Sequence of protein 2:
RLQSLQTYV

Sequence of protein 1:
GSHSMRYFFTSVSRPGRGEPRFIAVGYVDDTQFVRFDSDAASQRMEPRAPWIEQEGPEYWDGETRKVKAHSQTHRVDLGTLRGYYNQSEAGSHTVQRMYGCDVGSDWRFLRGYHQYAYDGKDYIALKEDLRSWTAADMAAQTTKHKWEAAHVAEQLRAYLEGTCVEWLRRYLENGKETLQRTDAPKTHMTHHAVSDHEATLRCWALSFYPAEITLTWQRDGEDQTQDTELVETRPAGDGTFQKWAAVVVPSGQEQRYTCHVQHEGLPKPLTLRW

Interface contacts:
Residue T143 in protein 1 interacts with residue V9 in protein 2 (closest heavy-atom distance 2.6 Å).
Residue Y7 in protein 1 contacts residue R1 in protein 2 (closest heavy-atom distance 2.6 Å).
Residue Y123 in protein 1 is in contact with residue V9 in protein 2 (closest heavy-atom distance 3.4 Å).
Residue L156 in protein 1 contacts residue Q3 in protein 2 (closest heavy-atom distance 3.4 Å).
Residue M5 in protein 1 contacts residue R1 in protein 2 (closest heavy-atom distance 4.1 Å).
Residue E63 in protein 1 is in contact with residue R1 in protein 2 (closest heavy-atom distance 3.5 Å).
Residue Q155 in protein 1 contacts residue L5 in protein 2 (closest heavy-atom distance 3.2 Å).
Residue K66 in protein 1 is in contact with residue R1 in protein 2 (closest heavy-atom distance 4.3 Å).
Residue V152 in protein 1 is in contact with residue T7 in protein 2 (closest heavy-atom distance 4.0 Å).
Residue D77 in protein 1 interacts with residue Y8 in protein 2 (closest heavy-atom distance 3.7 Å).
Residue T143 in protein 1 is in contact with residue Y8 in protein 2 (closest heavy-atom distance 4.8 Å).
Residue H70 in protein 1 interacts with residue L5 in protein 2 (closest heavy-atom distance 3.2 Å).
Residue Y159 in protein 1 is in contact with residue R1 in protein 2 (closest heavy-atom distance 2.5 Å).
Residue K66 in protein 1 contacts residue L2 in protein 2 (closest heavy-atom distance 2.8 Å).
Residue Y159 in protein 1 contacts residue L2 in protein 2 (closest heavy-atom distance 3.9 Å).
Residue K146 in protein 1 interacts with residue Y8 in protein 2 (closest heavy-atom distance 3.7 Å).
Residue L81 in protein 1 interacts with residue V9 in protein 2 (closest heavy-atom distance 3.7 Å).
Residue L156 in protein 1 interacts with residue L5 in protein 2 (closest heavy-atom distance 4.3 Å).
Residue T80 in protein 1 is in contact with residue V9 in protein 2 (closest heavy-atom distance 3.5 Å).
Residue F33 in protein 1 interacts with residue R1 in protein 2 (closest heavy-atom distance 4.8 Å).
Residue W147 in protein 1 contacts residue T7 in protein 2 (closest heavy-atom distance 3.9 Å).
Residue A69 in protein 1 contacts residue Q6 in protein 2 (closest heavy-atom distance 3.4 Å).
Residue T73 in protein 1 is in contact with residue T7 in protein 2 (closest heavy-atom distance 3.9 Å).
Residue W147 in protein 1 interacts with residue Y8 in protein 2 (closest heavy-atom distance 2.8 Å).
Residue T163 in protein 1 is in contact with residue R1 in protein 2 (closest heavy-atom distance 3.2 Å).
Residue Y7 in protein 1 contacts residue L2 in protein 2 (closest heavy-atom distance 3.5 Å).
Residue K66 in protein 1 interacts with residue S4 in protein 2 (closest heavy-atom distance 3.5 Å).
Residue Y171 in protein 1 interacts with residue R1 in protein 2 (closest heavy-atom distance 2.9 Å).
Residue T73 in protein 1 contacts residue Q6 in protein 2 (closest heavy-atom distance 3.3 Å).
Residue H70 in protein 1 contacts residue L2 in protein 2 (closest heavy-atom distance 4.6 Å).
Residue Q155 in protein 1 interacts with residue Q3 in protein 2 (closest heavy-atom distance 3.1 Å).
Residue F9 in protein 1 interacts with residue L2 in protein 2 (closest heavy-atom distance 3.8 Å).
Residue Y84 in protein 1 is in contact with residue V9 in protein 2 (closest heavy-atom distance 3.2 Å).
Residue V67 in protein 1 contacts residue L2 in protein 2 (closest heavy-atom distance 3.8 Å).
Residue D77 in protein 1 interacts with residue T7 in protein 2 (closest heavy-atom distance 4.2 Å).
Residue V76 in protein 1 interacts with residue Y8 in protein 2 (closest heavy-atom distance 4.2 Å).
Residue Y116 in protein 1 interacts with residue V9 in protein 2 (closest heavy-atom distance 3.4 Å).
Residue H70 in protein 1 interacts with residue Q6 in protein 2 (closest heavy-atom distance 3.9 Å).
Residue E63 in protein 1 interacts with residue L2 in protein 2 (closest heavy-atom distance 2.7 Å).
Residue Y99 in protein 1 is in contact with residue R1 in protein 2 (closest heavy-atom distance 4.9 Å).
Residue H70 in protein 1 interacts with residue Q3 in protein 2 (closest heavy-atom distance 2.8 Å).
Residue Y99 in protein 1 interacts with residue L2 in protein 2 (closest heavy-atom distance 3.3 Å).
Residue W147 in protein 1 contacts residue V9 in protein 2 (closest heavy-atom distance 4.3 Å).
Residue K66 in protein 1 contacts residue Q3 in protein 2 (closest heavy-atom distance 3.9 Å).
Residue K146 in protein 1 contacts residue V9 in protein 2 (closest heavy-atom distance 2.8 Å).
Residue V152 in protein 1 is in contact with residue L5 in protein 2 (closest heavy-atom distance 4.3 Å).
Residue Y99 in protein 1 is in contact with residue Q3 in protein 2 (closest heavy-atom distance 3.3 Å).
Residue R97 in protein 1 interacts with residue T7 in protein 2 (closest heavy-atom distance 2.8 Å).
Residue Y159 in protein 1 contacts residue Q3 in protein 2 (closest heavy-atom distance 3.2 Å).
Residue W167 in protein 1 interacts with residue R1 in protein 2 (closest heavy-atom distance 3.4 Å).
Residue T73 in protein 1 contacts residue Y8 in protein 2 (closest heavy-atom distance 3.4 Å).
Residue M45 in protein 1 contacts residue L2 in protein 2 (closest heavy-atom distance 3.6 Å).
Residue Y59 in protein 1 contacts residue R1 in protein 2 (closest heavy-atom distance 4.0 Å).
Residue D77 in protein 1 is in contact with residue V9 in protein 2 (closest heavy-atom distance 2.9 Å).
Residue H70 in protein 1 contacts residue S4 in protein 2 (closest heavy-atom distance 3.7 Å).

This data describes a binding interaction between two proteins.